Residue-level contacts at the interface:
Residue S84 in chain A is in contact with residue L176 in chain B (closest heavy-atom distance 3.6 Å).
Residue Q77 in chain A is in contact with residue L169 in chain B (closest heavy-atom distance 3.7 Å).
Residue D72 in chain A is in contact with residue K171 in chain B (closest heavy-atom distance 3.9 Å).
Residue T63 in chain A contacts residue Q172 in chain B (closest heavy-atom distance 3.1 Å).
Residue S88 in chain A interacts with residue R194 in chain B (closest heavy-atom distance 4.0 Å).
Residue P218 in chain A interacts with residue A187 in chain B (closest heavy-atom distance 4.1 Å).
Residue P65 in chain A interacts with residue S173 in chain B (closest heavy-atom distance 4.1 Å).
Residue D177 in chain A is in contact with residue N175 in chain B (closest heavy-atom distance 2.9 Å).
Residue Q64 in chain A contacts residue K171 in chain B (closest heavy-atom distance 3.8 Å).
Residue S88 in chain A interacts with residue A190 in chain B (closest heavy-atom distance 3.7 Å).
Residue T81 in chain A is in contact with residue R194 in chain B (closest heavy-atom distance 3.6 Å).
Residue N175 in chain A contacts residue N175 in chain B (closest heavy-atom distance 4.1 Å).
Residue P126 in chain A contacts residue V184 in chain B (closest heavy-atom distance 3.7 Å).
Residue V71 in chain A contacts residue S173 in chain B (closest heavy-atom distance 3.0 Å).
Residue D72 in chain A contacts residue Q170 in chain B (closest heavy-atom distance 3.8 Å).
Residue M85 in chain A is in contact with residue R194 in chain B (closest heavy-atom distance 4.0 Å).
Residue Q77 in chain A contacts residue Q170 in chain B (closest heavy-atom distance 2.7 Å).
Residue I128 in chain A is in contact with residue V188 in chain B (closest heavy-atom distance 3.4 Å).
Residue R80 in chain A contacts residue S173 in chain B (closest heavy-atom distance 3.5 Å).
Residue T89 in chain A is in contact with residue R194 in chain B (closest heavy-atom distance 4.0 Å).
Residue R87 in chain A contacts residue G178 in chain B (closest heavy-atom distance 3.7 Å).
Residue Q77 in chain A contacts residue K171 in chain B (closest heavy-atom distance 3.8 Å).
Residue V71 in chain A contacts residue Q172 in chain B (closest heavy-atom distance 3.0 Å).
Residue T81 in chain A contacts residue L176 in chain B (closest heavy-atom distance 3.9 Å).
Residue S84 in chain A is in contact with residue R194 in chain B (closest heavy-atom distance 3.2 Å).
Residue L178 in chain A contacts residue S173 in chain B (closest heavy-atom distance 4.3 Å).
Residue H133 in chain A contacts residue E195 in chain B (closest heavy-atom distance 4.2 Å).
Residue R80 in chain A is in contact with residue L176 in chain B (closest heavy-atom distance 3.8 Å).
Residue R74 in chain A interacts with residue R205 in chain B (closest heavy-atom distance 3.3 Å).
Residue Q77 in chain A contacts residue Q172 in chain B (closest heavy-atom distance 3.4 Å).
Residue S88 in chain A is in contact with residue A187 in chain B (closest heavy-atom distance 3.0 Å).
Residue T63 in chain A is in contact with residue V174 in chain B (closest heavy-atom distance 3.5 Å).
Residue V71 in chain A is in contact with residue K171 in chain B (closest heavy-atom distance 3.2 Å).
Residue H176 in chain A interacts with residue N175 in chain B (closest heavy-atom distance 3.3 Å).
Residue R87 in chain A is in contact with residue V180 in chain B (closest heavy-atom distance 3.4 Å).
Residue K131 in chain A contacts residue V188 in chain B (closest heavy-atom distance 4.1 Å).
Residue R87 in chain A interacts with residue A179 in chain B (closest heavy-atom distance 2.9 Å).
Residue S84 in chain A is in contact with residue G178 in chain B (closest heavy-atom distance 4.3 Å).
Residue S88 in chain A interacts with residue A179 in chain B (closest heavy-atom distance 3.9 Å).
Residue R80 in chain A interacts with residue L197 in chain B (closest heavy-atom distance 3.9 Å).
Residue Q77 in chain A contacts residue L197 in chain B (closest heavy-atom distance 3.4 Å).
Residue Q64 in chain A is in contact with residue I167 in chain B (closest heavy-atom distance 3.2 Å).
Residue S67 in chain A contacts residue S173 in chain B (closest heavy-atom distance 4.3 Å).
Residue A165 in chain A contacts residue L160 in chain B (closest heavy-atom distance 3.3 Å).
Residue P61 in chain A interacts with residue I167 in chain B (closest heavy-atom distance 3.8 Å).
Residue H176 in chain A interacts with residue S173 in chain B (closest heavy-atom distance 3.4 Å).
Residue T63 in chain A interacts with residue S173 in chain B (closest heavy-atom distance 3.5 Å).
Residue Q77 in chain A is in contact with residue M201 in chain B (closest heavy-atom distance 3.6 Å).
Residue R87 in chain A is in contact with residue N175 in chain B (closest heavy-atom distance 3.6 Å).
Residue R87 in chain A is in contact with residue N181 in chain B (closest heavy-atom distance 4.1 Å).
Residue R80 in chain A is in contact with residue Q172 in chain B (closest heavy-atom distance 3.0 Å).
Residue Y59 in chain A contacts residue A164 in chain B (closest heavy-atom distance 4.0 Å).
Residue I128 in chain A contacts residue V184 in chain B (closest heavy-atom distance 3.9 Å).
Residue P126 in chain A interacts with residue Q185 in chain B (closest heavy-atom distance 3.9 Å).
Residue S88 in chain A interacts with residue D191 in chain B (closest heavy-atom distance 3.2 Å).
Residue L55 in chain A contacts residue P165 in chain B (closest heavy-atom distance 3.8 Å).
Residue R80 in chain A is in contact with residue L169 in chain B (closest heavy-atom distance 3.7 Å).
Residue T81 in chain A is in contact with residue L197 in chain B (closest heavy-atom distance 3.8 Å).
Residue T166 in chain A contacts residue L160 in chain B (closest heavy-atom distance 3.6 Å).
Residue R80 in chain A contacts residue V174 in chain B (closest heavy-atom distance 3.1 Å).

This data describes a binding interaction between two proteins.

Sequence of chain B:
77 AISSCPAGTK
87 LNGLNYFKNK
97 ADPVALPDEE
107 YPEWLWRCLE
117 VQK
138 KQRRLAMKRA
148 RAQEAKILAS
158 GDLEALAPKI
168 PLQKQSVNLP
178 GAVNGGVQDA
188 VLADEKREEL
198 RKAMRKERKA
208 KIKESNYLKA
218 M

Sequence of chain A:
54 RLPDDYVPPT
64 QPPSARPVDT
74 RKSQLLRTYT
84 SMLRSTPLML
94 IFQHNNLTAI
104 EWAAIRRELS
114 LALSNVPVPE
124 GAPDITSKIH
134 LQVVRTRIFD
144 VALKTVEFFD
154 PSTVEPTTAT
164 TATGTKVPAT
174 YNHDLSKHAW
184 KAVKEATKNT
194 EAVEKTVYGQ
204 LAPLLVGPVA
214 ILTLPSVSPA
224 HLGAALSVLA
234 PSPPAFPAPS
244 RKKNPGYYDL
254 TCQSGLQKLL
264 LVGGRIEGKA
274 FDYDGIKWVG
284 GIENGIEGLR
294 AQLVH